Sequence of chain A:
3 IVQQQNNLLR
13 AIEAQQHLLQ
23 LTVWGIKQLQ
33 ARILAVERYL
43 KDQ

Sequence of chain B:
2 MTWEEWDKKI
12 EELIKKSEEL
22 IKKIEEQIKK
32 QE

This data describes a binding interaction between two proteins.

Contacts between the two chains:
Residue G27 in chain A contacts residue W4 in chain B (closest heavy-atom distance 3.8 Å).
Residue Q6 in chain A contacts residue K24 in chain B (closest heavy-atom distance 4.8 Å).
Residue W26 in chain A is in contact with residue W4 in chain B (closest heavy-atom distance 4.1 Å).
Residue A13 in chain A contacts residue I25 in chain B (closest heavy-atom distance 4.5 Å).
Residue N9 in chain A interacts with residue L21 in chain B (closest heavy-atom distance 4.7 Å).
Residue L23 in chain A interacts with residue L14 in chain B (closest heavy-atom distance 3.7 Å).
Residue R34 in chain A is in contact with residue W4 in chain B (closest heavy-atom distance 3.7 Å).
Residue Q6 in chain A interacts with residue I29 in chain B (closest heavy-atom distance 3.3 Å).
Residue A16 in chain A interacts with residue L14 in chain B (closest heavy-atom distance 4.2 Å).
Residue G27 in chain A contacts residue W7 in chain B (closest heavy-atom distance 4.5 Å).
Residue A16 in chain A is in contact with residue S18 in chain B (closest heavy-atom distance 4.3 Å).
Residue Q5 in chain A contacts residue Q28 in chain B (closest heavy-atom distance 2.8 Å).
Residue A13 in chain A interacts with residue S18 in chain B (closest heavy-atom distance 4.5 Å).
Residue N9 in chain A interacts with residue Q28 in chain B (closest heavy-atom distance 3.1 Å).
Residue R12 in chain A is in contact with residue L21 in chain B (closest heavy-atom distance 3.4 Å).
Residue A13 in chain A contacts residue L21 in chain B (closest heavy-atom distance 3.7 Å).
Residue L20 in chain A contacts residue I11 in chain B (closest heavy-atom distance 3.7 Å).
Residue Q17 in chain A interacts with residue S18 in chain B (closest heavy-atom distance 4.0 Å).
Residue W26 in chain A is in contact with residue M2 in chain B (closest heavy-atom distance 3.6 Å).
Residue Q6 in chain A is in contact with residue Q28 in chain B (closest heavy-atom distance 2.8 Å).
Residue L23 in chain A contacts residue M2 in chain B (closest heavy-atom distance 4.0 Å).
Residue L23 in chain A contacts residue K10 in chain B (closest heavy-atom distance 3.8 Å).
Residue T24 in chain A interacts with residue I11 in chain B (closest heavy-atom distance 4.8 Å).
Residue A16 in chain A contacts residue L21 in chain B (closest heavy-atom distance 4.7 Å).
Residue L23 in chain A interacts with residue I11 in chain B (closest heavy-atom distance 3.7 Å).
Residue L20 in chain A is in contact with residue S18 in chain B (closest heavy-atom distance 4.9 Å).
Residue Q6 in chain A is in contact with residue I25 in chain B (closest heavy-atom distance 3.7 Å).
Residue T24 in chain A interacts with residue W7 in chain B (closest heavy-atom distance 4.5 Å).
Residue L20 in chain A is in contact with residue I15 in chain B (closest heavy-atom distance 4.0 Å).
Residue L10 in chain A contacts residue I25 in chain B (closest heavy-atom distance 3.6 Å).
Residue L31 in chain A interacts with residue W4 in chain B (closest heavy-atom distance 4.0 Å).
Residue W26 in chain A interacts with residue T3 in chain B (closest heavy-atom distance 4.8 Å).
Residue Q30 in chain A interacts with residue W4 in chain B (closest heavy-atom distance 4.2 Å).
Residue R12 in chain A contacts residue K17 in chain B (closest heavy-atom distance 4.7 Å).
Residue Q17 in chain A contacts residue I22 in chain B (closest heavy-atom distance 4.9 Å).
Residue L23 in chain A interacts with residue W7 in chain B (closest heavy-atom distance 2.8 Å).
Residue L20 in chain A interacts with residue L14 in chain B (closest heavy-atom distance 3.7 Å).
Residue W26 in chain A interacts with residue W7 in chain B (closest heavy-atom distance 3.5 Å).
Residue N9 in chain A interacts with residue I25 in chain B (closest heavy-atom distance 3.4 Å).
Residue A16 in chain A is in contact with residue K17 in chain B (closest heavy-atom distance 4.1 Å).
Residue N9 in chain A contacts residue K24 in chain B (closest heavy-atom distance 4.0 Å).
Residue H19 in chain A interacts with residue L14 in chain B (closest heavy-atom distance 3.5 Å).